The following describes two proteins that form a bound complex.

Contacts between the two chains:
Residue M569 in the first protein is in contact with residue Q22 in the second protein (closest heavy-atom distance 3.5 Å).
Residue W544 in the first protein is in contact with residue V27 in the second protein (closest heavy-atom distance 3.9 Å).
Residue W544 in the first protein contacts residue T98 in the second protein (closest heavy-atom distance 4.2 Å).
Residue E543 in the first protein is in contact with residue P97 in the second protein (closest heavy-atom distance 3.5 Å).
Residue S554 in the first protein contacts residue R111 in the second protein (closest heavy-atom distance 3.1 Å).
Residue M537 in the first protein is in contact with residue T98 in the second protein (closest heavy-atom distance 3.3 Å).
Residue Y535 in the first protein is in contact with residue L19 in the second protein (closest heavy-atom distance 3.9 Å).
Residue E538 in the first protein is in contact with residue R111 in the second protein (closest heavy-atom distance 3.1 Å).
Residue A558 in the first protein is in contact with residue L19 in the second protein (closest heavy-atom distance 3.8 Å).
Residue L532 in the first protein contacts residue Q22 in the second protein (closest heavy-atom distance 3.2 Å).
Residue E942 in the first protein is in contact with residue H289 in the second protein (closest heavy-atom distance 4.3 Å).
Residue A536 in the first protein interacts with residue R111 in the second protein (closest heavy-atom distance 2.9 Å).
Residue E942 in the first protein contacts residue L261 in the second protein (closest heavy-atom distance 4.4 Å).
Residue M537 in the first protein contacts residue N110 in the second protein (closest heavy-atom distance 3.6 Å).
Residue W955 in the first protein interacts with residue P260 in the second protein (closest heavy-atom distance 3.1 Å).
Residue W955 in the first protein interacts with residue L261 in the second protein (closest heavy-atom distance 3.5 Å).
Residue S539 in the first protein contacts residue R111 in the second protein (closest heavy-atom distance 4.2 Å).
Residue G534 in the first protein contacts residue R111 in the second protein (closest heavy-atom distance 3.0 Å).
Residue E559 in the first protein interacts with residue L19 in the second protein (closest heavy-atom distance 3.8 Å).
Residue M537 in the first protein is in contact with residue P99 in the second protein (closest heavy-atom distance 3.6 Å).
Residue G562 in the first protein interacts with residue L19 in the second protein (closest heavy-atom distance 3.7 Å).
Residue Q541 in the first protein is in contact with residue N110 in the second protein (closest heavy-atom distance 4.2 Å).
Residue Y535 in the first protein interacts with residue L109 in the second protein (closest heavy-atom distance 3.8 Å).
Residue Q541 in the first protein contacts residue C114 in the second protein (closest heavy-atom distance 3.8 Å).
Residue A536 in the first protein interacts with residue P99 in the second protein (closest heavy-atom distance 3.4 Å).
Residue G562 in the first protein contacts residue P18 in the second protein (closest heavy-atom distance 4.1 Å).
Residue M569 in the first protein is in contact with residue L8 in the second protein (closest heavy-atom distance 3.9 Å).
Residue G954 in the first protein interacts with residue H262 in the second protein (closest heavy-atom distance 3.7 Å).
Residue E559 in the first protein is in contact with residue R17 in the second protein (closest heavy-atom distance 2.6 Å).
Residue G542 in the first protein interacts with residue P97 in the second protein (closest heavy-atom distance 4.0 Å).
Residue E942 in the first protein interacts with residue R198 in the second protein (closest heavy-atom distance 2.3 Å).
Residue M537 in the first protein is in contact with residue R111 in the second protein (closest heavy-atom distance 3.5 Å).
Residue G562 in the first protein interacts with residue Q22 in the second protein (closest heavy-atom distance 3.8 Å).
Residue D551 in the first protein contacts residue R111 in the second protein (closest heavy-atom distance 3.1 Å).
Residue A565 in the first protein is in contact with residue Q22 in the second protein (closest heavy-atom distance 3.6 Å).
Residue S566 in the first protein is in contact with residue P18 in the second protein (closest heavy-atom distance 4.5 Å).
Residue H563 in the first protein contacts residue P18 in the second protein (closest heavy-atom distance 3.5 Å).
Residue Y535 in the first protein is in contact with residue R17 in the second protein (closest heavy-atom distance 4.2 Å).
Residue T953 in the first protein interacts with residue H262 in the second protein (closest heavy-atom distance 4.1 Å).
Residue Q541 in the first protein contacts residue P97 in the second protein (closest heavy-atom distance 3.2 Å).
Residue E942 in the first protein interacts with residue R196 in the second protein (closest heavy-atom distance 3.3 Å).
Residue M569 in the first protein interacts with residue Q4 in the second protein (closest heavy-atom distance 3.3 Å).
Residue W544 in the first protein interacts with residue Q89 in the second protein (closest heavy-atom distance 3.3 Å).
Residue M569 in the first protein interacts with residue L25 in the second protein (closest heavy-atom distance 3.7 Å).
Residue W544 in the first protein interacts with residue A90 in the second protein (closest heavy-atom distance 3.8 Å).
Residue Y535 in the first protein interacts with residue A46 in the second protein (closest heavy-atom distance 3.9 Å).
Residue S566 in the first protein contacts residue Q22 in the second protein (closest heavy-atom distance 3.5 Å).
Residue W544 in the first protein contacts residue P97 in the second protein (closest heavy-atom distance 3.1 Å).
Residue L532 in the first protein is in contact with residue T26 in the second protein (closest heavy-atom distance 3.2 Å).
Residue W544 in the first protein contacts residue P99 in the second protein (closest heavy-atom distance 3.5 Å).
Residue E942 in the first protein contacts residue H262 in the second protein (closest heavy-atom distance 3.1 Å).
Residue Y535 in the first protein contacts residue S43 in the second protein (closest heavy-atom distance 2.8 Å).
Residue A536 in the first protein contacts residue F23 in the second protein (closest heavy-atom distance 4.3 Å).
Residue A536 in the first protein contacts residue N110 in the second protein (closest heavy-atom distance 4.3 Å).
Residue M537 in the first protein contacts residue P97 in the second protein (closest heavy-atom distance 3.8 Å).
Residue Y535 in the first protein is in contact with residue R111 in the second protein (closest heavy-atom distance 3.1 Å).
Residue Y535 in the first protein contacts residue F23 in the second protein (closest heavy-atom distance 3.8 Å).
Residue A536 in the first protein interacts with residue L109 in the second protein (closest heavy-atom distance 3.5 Å).
Residue W955 in the first protein is in contact with residue H262 in the second protein (closest heavy-atom distance 2.5 Å).
Residue L532 in the first protein contacts residue F23 in the second protein (closest heavy-atom distance 3.9 Å).

Sequence of the second protein:
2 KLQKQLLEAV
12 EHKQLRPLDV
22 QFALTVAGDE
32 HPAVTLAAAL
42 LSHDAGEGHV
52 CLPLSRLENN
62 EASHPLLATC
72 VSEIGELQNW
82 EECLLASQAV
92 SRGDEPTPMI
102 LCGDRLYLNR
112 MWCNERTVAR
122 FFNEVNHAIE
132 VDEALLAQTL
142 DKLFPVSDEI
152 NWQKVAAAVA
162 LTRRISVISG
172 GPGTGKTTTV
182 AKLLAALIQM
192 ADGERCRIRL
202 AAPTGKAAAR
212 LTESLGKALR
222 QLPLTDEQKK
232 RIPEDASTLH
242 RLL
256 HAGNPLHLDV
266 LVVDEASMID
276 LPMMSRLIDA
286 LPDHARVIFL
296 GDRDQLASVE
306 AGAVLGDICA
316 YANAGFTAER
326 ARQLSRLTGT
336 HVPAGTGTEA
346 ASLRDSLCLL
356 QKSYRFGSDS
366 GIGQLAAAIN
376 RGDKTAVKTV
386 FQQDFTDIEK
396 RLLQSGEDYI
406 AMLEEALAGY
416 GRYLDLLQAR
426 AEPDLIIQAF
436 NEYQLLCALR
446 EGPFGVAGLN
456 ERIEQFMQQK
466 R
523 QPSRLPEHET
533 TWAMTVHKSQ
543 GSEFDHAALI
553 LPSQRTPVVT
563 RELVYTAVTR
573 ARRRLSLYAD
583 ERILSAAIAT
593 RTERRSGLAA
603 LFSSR

Sequence of the first protein:
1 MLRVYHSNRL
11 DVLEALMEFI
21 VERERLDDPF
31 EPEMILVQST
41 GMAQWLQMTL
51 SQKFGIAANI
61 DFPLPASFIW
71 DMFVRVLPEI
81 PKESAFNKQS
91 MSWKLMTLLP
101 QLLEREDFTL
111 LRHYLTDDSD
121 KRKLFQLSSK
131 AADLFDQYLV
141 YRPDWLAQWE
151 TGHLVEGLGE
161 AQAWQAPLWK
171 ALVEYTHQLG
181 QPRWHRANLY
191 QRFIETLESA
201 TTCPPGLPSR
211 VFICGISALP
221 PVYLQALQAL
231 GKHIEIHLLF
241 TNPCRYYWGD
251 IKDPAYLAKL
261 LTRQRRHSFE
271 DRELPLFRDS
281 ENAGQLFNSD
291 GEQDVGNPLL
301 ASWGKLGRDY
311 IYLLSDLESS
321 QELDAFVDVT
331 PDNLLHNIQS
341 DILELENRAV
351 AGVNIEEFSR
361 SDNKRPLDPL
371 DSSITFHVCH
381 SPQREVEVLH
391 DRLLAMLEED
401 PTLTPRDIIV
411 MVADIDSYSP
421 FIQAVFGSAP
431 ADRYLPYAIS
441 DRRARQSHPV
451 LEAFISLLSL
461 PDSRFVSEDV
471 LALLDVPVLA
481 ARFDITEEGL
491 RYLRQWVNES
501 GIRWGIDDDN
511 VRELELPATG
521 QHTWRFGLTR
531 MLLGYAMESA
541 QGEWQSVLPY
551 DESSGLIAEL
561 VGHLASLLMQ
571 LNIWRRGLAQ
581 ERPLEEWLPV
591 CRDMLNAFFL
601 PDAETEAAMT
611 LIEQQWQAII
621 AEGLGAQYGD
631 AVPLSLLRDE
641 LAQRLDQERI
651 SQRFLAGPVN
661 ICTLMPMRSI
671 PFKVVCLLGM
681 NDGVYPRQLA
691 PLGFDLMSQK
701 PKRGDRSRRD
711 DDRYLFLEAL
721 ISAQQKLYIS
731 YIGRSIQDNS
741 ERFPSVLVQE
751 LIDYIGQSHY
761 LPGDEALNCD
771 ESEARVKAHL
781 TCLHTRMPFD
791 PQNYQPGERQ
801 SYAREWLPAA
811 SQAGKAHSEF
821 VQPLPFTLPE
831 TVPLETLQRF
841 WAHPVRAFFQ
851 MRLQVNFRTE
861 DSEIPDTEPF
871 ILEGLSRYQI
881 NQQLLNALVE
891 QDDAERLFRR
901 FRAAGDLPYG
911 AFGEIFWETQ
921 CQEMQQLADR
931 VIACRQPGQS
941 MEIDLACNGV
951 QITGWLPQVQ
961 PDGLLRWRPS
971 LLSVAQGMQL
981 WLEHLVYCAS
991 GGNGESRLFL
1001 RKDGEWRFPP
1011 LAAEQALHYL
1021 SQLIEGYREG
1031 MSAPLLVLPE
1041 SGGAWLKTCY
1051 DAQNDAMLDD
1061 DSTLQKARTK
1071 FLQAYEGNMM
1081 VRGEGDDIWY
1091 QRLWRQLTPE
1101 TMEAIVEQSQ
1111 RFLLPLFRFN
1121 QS